Sequence of protein 2:
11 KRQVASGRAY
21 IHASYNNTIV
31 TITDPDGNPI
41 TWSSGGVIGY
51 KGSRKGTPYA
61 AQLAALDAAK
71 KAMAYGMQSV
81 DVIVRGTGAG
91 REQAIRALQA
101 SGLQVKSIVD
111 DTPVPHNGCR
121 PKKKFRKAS

Interface contacts:
Residue V109 in protein 2 interacts with residue R87 in protein 1 (closest heavy-atom distance 4.4 Å).
Residue I95 in protein 2 interacts with residue K88 in protein 1 (closest heavy-atom distance 4.1 Å).
Residue D110 in protein 2 interacts with residue K84 in protein 1 (closest heavy-atom distance 4.0 Å).
Residue I108 in protein 2 contacts residue K88 in protein 1 (closest heavy-atom distance 3.6 Å).
Residue D110 in protein 2 interacts with residue K88 in protein 1 (closest heavy-atom distance 2.5 Å).
Residue D110 in protein 2 interacts with residue L85 in protein 1 (closest heavy-atom distance 2.7 Å).
Residue V109 in protein 2 is in contact with residue K88 in protein 1 (closest heavy-atom distance 4.7 Å).
Residue V109 in protein 2 is in contact with residue L85 in protein 1 (closest heavy-atom distance 3.0 Å).
Residue E92 in protein 2 contacts residue K88 in protein 1 (closest heavy-atom distance 3.0 Å).
Residue H116 in protein 2 interacts with residue F81 in protein 1 (closest heavy-atom distance 4.8 Å).
Residue H116 in protein 2 is in contact with residue T82 in protein 1 (closest heavy-atom distance 4.6 Å).
Residue R91 in protein 2 contacts residue K88 in protein 1 (closest heavy-atom distance 2.6 Å).
Residue V84 in protein 2 interacts with residue K88 in protein 1 (closest heavy-atom distance 3.5 Å).
Residue D111 in protein 2 contacts residue K84 in protein 1 (closest heavy-atom distance 3.0 Å).
Residue I108 in protein 2 interacts with residue R87 in protein 1 (closest heavy-atom distance 2.8 Å).
Residue D110 in protein 2 is in contact with residue V86 in protein 1 (closest heavy-atom distance 4.9 Å).
Residue V109 in protein 2 interacts with residue V86 in protein 1 (closest heavy-atom distance 4.3 Å).
Residue I108 in protein 2 interacts with residue V86 in protein 1 (closest heavy-atom distance 3.6 Å).
Residue I108 in protein 2 interacts with residue L85 in protein 1 (closest heavy-atom distance 4.2 Å).
Residue V109 in protein 2 interacts with residue K84 in protein 1 (closest heavy-atom distance 3.6 Å).

Sequence of protein 1:
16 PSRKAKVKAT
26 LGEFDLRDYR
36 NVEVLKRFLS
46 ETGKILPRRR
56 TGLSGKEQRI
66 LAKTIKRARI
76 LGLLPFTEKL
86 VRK

These two protein chains interact to form a complex.